These two protein chains interact to form a complex.

Sequence of chain B:
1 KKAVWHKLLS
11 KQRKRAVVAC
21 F

Contacts between the two chains:
Residue L40 in chain A interacts with residue K11 in chain B (closest heavy-atom distance 3.8 Å).
Residue E128 in chain A interacts with residue K1 in chain B (closest heavy-atom distance 2.5 Å).
Residue S39 in chain A contacts residue K11 in chain B (closest heavy-atom distance 3.0 Å).
Residue F20 in chain A interacts with residue K14 in chain B (closest heavy-atom distance 3.8 Å).
Residue E115 in chain A interacts with residue K11 in chain B (closest heavy-atom distance 2.9 Å).
Residue M125 in chain A is in contact with residue K1 in chain B (closest heavy-atom distance 3.9 Å).
Residue A89 in chain A is in contact with residue Q12 in chain B (closest heavy-atom distance 4.0 Å).
Residue M125 in chain A is in contact with residue W5 in chain B (closest heavy-atom distance 3.0 Å).
Residue K149 in chain A is in contact with residue H6 in chain B (closest heavy-atom distance 3.5 Å).
Residue E115 in chain A contacts residue K7 in chain B (closest heavy-atom distance 2.9 Å).
Residue G114 in chain A is in contact with residue K11 in chain B (closest heavy-atom distance 3.3 Å).
Residue L19 in chain A interacts with residue K14 in chain B (closest heavy-atom distance 4.0 Å).
Residue M72 in chain A is in contact with residue C20 in chain B (closest heavy-atom distance 3.6 Å).
Residue M145 in chain A is in contact with residue K2 in chain B (closest heavy-atom distance 3.6 Å).
Residue M125 in chain A is in contact with residue L8 in chain B (closest heavy-atom distance 3.9 Å).
Residue V92 in chain A contacts residue Q12 in chain B (closest heavy-atom distance 3.8 Å).
Residue M52 in chain A is in contact with residue F21 in chain B (closest heavy-atom distance 3.7 Å).
Residue K76 in chain A interacts with residue C20 in chain B (closest heavy-atom distance 3.1 Å).
Residue E128 in chain A is in contact with residue K2 in chain B (closest heavy-atom distance 3.7 Å).
Residue L113 in chain A is in contact with residue R15 in chain B (closest heavy-atom distance 3.5 Å).
Residue K149 in chain A contacts residue R13 in chain B (closest heavy-atom distance 3.7 Å).
Residue A129 in chain A interacts with residue W5 in chain B (closest heavy-atom distance 3.9 Å).
Residue Q42 in chain A is in contact with residue R15 in chain B (closest heavy-atom distance 4.0 Å).
Residue M73 in chain A is in contact with residue C20 in chain B (closest heavy-atom distance 3.7 Å).
Residue I86 in chain A interacts with residue L9 in chain B (closest heavy-atom distance 3.9 Å).
Residue A16 in chain A interacts with residue R13 in chain B (closest heavy-atom distance 3.9 Å).
Residue M110 in chain A is in contact with residue L8 in chain B (closest heavy-atom distance 3.8 Å).
Residue A148 in chain A contacts residue H6 in chain B (closest heavy-atom distance 3.1 Å).
Residue M146 in chain A interacts with residue W5 in chain B (closest heavy-atom distance 3.1 Å).
Residue M145 in chain A contacts residue W5 in chain B (closest heavy-atom distance 3.4 Å).
Residue M145 in chain A contacts residue H6 in chain B (closest heavy-atom distance 2.8 Å).
Residue E12 in chain A interacts with residue R13 in chain B (closest heavy-atom distance 3.2 Å).
Residue A89 in chain A contacts residue L9 in chain B (closest heavy-atom distance 3.6 Å).
Residue F20 in chain A is in contact with residue V17 in chain B (closest heavy-atom distance 3.8 Å).
Residue L113 in chain A interacts with residue K11 in chain B (closest heavy-atom distance 2.9 Å).
Residue E15 in chain A interacts with residue R13 in chain B (closest heavy-atom distance 3.1 Å).
Residue M52 in chain A contacts residue V18 in chain B (closest heavy-atom distance 3.6 Å).
Residue E115 in chain A contacts residue L8 in chain B (closest heavy-atom distance 4.0 Å).
Residue L40 in chain A contacts residue K14 in chain B (closest heavy-atom distance 4.0 Å).
Residue N112 in chain A is in contact with residue R15 in chain B (closest heavy-atom distance 3.8 Å).
Residue M72 in chain A contacts residue F21 in chain B (closest heavy-atom distance 3.7 Å).
Residue M37 in chain A contacts residue V18 in chain B (closest heavy-atom distance 3.8 Å).
Residue L106 in chain A contacts residue L8 in chain B (closest heavy-atom distance 3.9 Å).
Residue M146 in chain A interacts with residue L9 in chain B (closest heavy-atom distance 3.7 Å).
Residue E55 in chain A is in contact with residue F21 in chain B (closest heavy-atom distance 3.3 Å).
Residue L113 in chain A interacts with residue L8 in chain B (closest heavy-atom distance 3.7 Å).
Residue E121 in chain A is in contact with residue V4 in chain B (closest heavy-atom distance 3.6 Å).
Residue E128 in chain A interacts with residue W5 in chain B (closest heavy-atom distance 3.5 Å).
Residue M77 in chain A interacts with residue C20 in chain B (closest heavy-atom distance 3.6 Å).
Residue M125 in chain A contacts residue V4 in chain B (closest heavy-atom distance 3.8 Å).
Residue E124 in chain A contacts residue K1 in chain B (closest heavy-atom distance 2.8 Å).
Residue F69 in chain A is in contact with residue V17 in chain B (closest heavy-atom distance 3.7 Å).
Residue F93 in chain A contacts residue L8 in chain B (closest heavy-atom distance 4.0 Å).
Residue F20 in chain A contacts residue V18 in chain B (closest heavy-atom distance 3.8 Å).
Residue V56 in chain A interacts with residue F21 in chain B (closest heavy-atom distance 3.6 Å).
Residue V92 in chain A is in contact with residue R15 in chain B (closest heavy-atom distance 3.7 Å).
Residue L40 in chain A interacts with residue R15 in chain B (closest heavy-atom distance 3.7 Å).
Residue F93 in chain A interacts with residue Q12 in chain B (closest heavy-atom distance 4.0 Å).
Residue M73 in chain A contacts residue V17 in chain B (closest heavy-atom distance 3.8 Å).
Residue E85 in chain A is in contact with residue R13 in chain B (closest heavy-atom distance 3.5 Å).

Sequence of chain A:
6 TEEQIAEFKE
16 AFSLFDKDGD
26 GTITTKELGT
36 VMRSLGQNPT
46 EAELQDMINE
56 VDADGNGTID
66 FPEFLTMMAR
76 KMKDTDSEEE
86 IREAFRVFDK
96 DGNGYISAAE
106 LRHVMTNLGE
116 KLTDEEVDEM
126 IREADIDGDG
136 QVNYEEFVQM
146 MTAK